This data describes a binding interaction between two proteins.

Sequence of the second protein:
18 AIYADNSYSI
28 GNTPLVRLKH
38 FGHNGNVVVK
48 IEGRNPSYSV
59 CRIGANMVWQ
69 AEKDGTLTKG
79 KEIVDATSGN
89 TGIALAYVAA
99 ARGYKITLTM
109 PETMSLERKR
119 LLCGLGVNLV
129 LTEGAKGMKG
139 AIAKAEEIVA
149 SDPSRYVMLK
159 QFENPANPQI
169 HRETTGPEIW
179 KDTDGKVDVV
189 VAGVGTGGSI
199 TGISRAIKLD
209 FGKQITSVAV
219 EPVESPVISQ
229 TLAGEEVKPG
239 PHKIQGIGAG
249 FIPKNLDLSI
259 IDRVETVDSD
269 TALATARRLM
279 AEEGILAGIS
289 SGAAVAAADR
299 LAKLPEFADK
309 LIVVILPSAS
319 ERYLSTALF

Interface contacts:
Residue T194 in the second protein contacts residue I10 in the first protein (closest heavy-atom distance 3.8 Å).
Residue H240 in the second protein is in contact with residue E5 in the first protein (closest heavy-atom distance 5.0 Å).
Residue Q243 in the second protein contacts residue G9 in the first protein (closest heavy-atom distance 4.0 Å).
Residue M136 in the second protein contacts residue G7 in the first protein (closest heavy-atom distance 3.4 Å).
Residue P237 in the second protein is in contact with residue Y6 in the first protein (closest heavy-atom distance 3.8 Å).
Residue N88 in the second protein is in contact with residue I10 in the first protein (closest heavy-atom distance 3.0 Å).
Residue N88 in the second protein interacts with residue G9 in the first protein (closest heavy-atom distance 4.7 Å).
Residue M112 in the second protein contacts residue G9 in the first protein (closest heavy-atom distance 4.9 Å).
Residue S86 in the second protein interacts with residue I10 in the first protein (closest heavy-atom distance 4.2 Å).
Residue F249 in the second protein interacts with residue G7 in the first protein (closest heavy-atom distance 4.1 Å).
Residue S86 in the second protein interacts with residue D8 in the first protein (closest heavy-atom distance 3.1 Å).
Residue G248 in the second protein contacts residue Y6 in the first protein (closest heavy-atom distance 4.6 Å).
Residue S86 in the second protein is in contact with residue G7 in the first protein (closest heavy-atom distance 4.5 Å).
Residue I245 in the second protein interacts with residue I10 in the first protein (closest heavy-atom distance 4.4 Å).
Residue S113 in the second protein interacts with residue F4 in the first protein (closest heavy-atom distance 4.9 Å).
Residue A247 in the second protein is in contact with residue Y6 in the first protein (closest heavy-atom distance 3.1 Å).
Residue T89 in the second protein interacts with residue I10 in the first protein (closest heavy-atom distance 3.2 Å).
Residue G246 in the second protein contacts residue E5 in the first protein (closest heavy-atom distance 3.4 Å).
Residue I245 in the second protein interacts with residue D8 in the first protein (closest heavy-atom distance 4.9 Å).
Residue M136 in the second protein is in contact with residue D8 in the first protein (closest heavy-atom distance 3.7 Å).
Residue G244 in the second protein is in contact with residue D8 in the first protein (closest heavy-atom distance 4.8 Å).
Residue G193 in the second protein contacts residue I10 in the first protein (closest heavy-atom distance 3.7 Å).
Residue Q243 in the second protein interacts with residue F4 in the first protein (closest heavy-atom distance 3.2 Å).
Residue T85 in the second protein contacts residue G7 in the first protein (closest heavy-atom distance 3.4 Å).
Residue K241 in the second protein is in contact with residue F4 in the first protein (closest heavy-atom distance 4.5 Å).
Residue P239 in the second protein interacts with residue E5 in the first protein (closest heavy-atom distance 3.9 Å).
Residue G238 in the second protein contacts residue E5 in the first protein (closest heavy-atom distance 3.7 Å).
Residue A247 in the second protein interacts with residue E5 in the first protein (closest heavy-atom distance 2.9 Å).
Residue T85 in the second protein interacts with residue D8 in the first protein (closest heavy-atom distance 4.5 Å).
Residue G244 in the second protein contacts residue I10 in the first protein (closest heavy-atom distance 3.2 Å).
Residue A247 in the second protein is in contact with residue G7 in the first protein (closest heavy-atom distance 3.2 Å).
Residue S86 in the second protein is in contact with residue G9 in the first protein (closest heavy-atom distance 3.2 Å).
Residue A247 in the second protein contacts residue I10 in the first protein (closest heavy-atom distance 3.8 Å).
Residue F249 in the second protein contacts residue Y6 in the first protein (closest heavy-atom distance 4.2 Å).
Residue K241 in the second protein interacts with residue T3 in the first protein (closest heavy-atom distance 4.2 Å).
Residue F160 in the second protein contacts residue I10 in the first protein (closest heavy-atom distance 3.7 Å).
Residue I242 in the second protein contacts residue F4 in the first protein (closest heavy-atom distance 4.7 Å).
Residue M136 in the second protein interacts with residue Y6 in the first protein (closest heavy-atom distance 3.1 Å).
Residue P239 in the second protein is in contact with residue T3 in the first protein (closest heavy-atom distance 4.0 Å).
Residue G246 in the second protein interacts with residue F4 in the first protein (closest heavy-atom distance 4.6 Å).
Residue P239 in the second protein interacts with residue F4 in the first protein (closest heavy-atom distance 3.6 Å).
Residue H240 in the second protein is in contact with residue T3 in the first protein (closest heavy-atom distance 3.2 Å).
Residue P237 in the second protein interacts with residue E5 in the first protein (closest heavy-atom distance 4.3 Å).
Residue M112 in the second protein contacts residue T3 in the first protein (closest heavy-atom distance 3.3 Å).
Residue T85 in the second protein interacts with residue G9 in the first protein (closest heavy-atom distance 3.9 Å).
Residue G87 in the second protein interacts with residue G9 in the first protein (closest heavy-atom distance 3.6 Å).
Residue G244 in the second protein interacts with residue G9 in the first protein (closest heavy-atom distance 3.0 Å).
Residue M112 in the second protein interacts with residue F4 in the first protein (closest heavy-atom distance 3.5 Å).
Residue F160 in the second protein interacts with residue G7 in the first protein (closest heavy-atom distance 4.2 Å).
Residue G87 in the second protein interacts with residue I10 in the first protein (closest heavy-atom distance 3.5 Å).
Residue G238 in the second protein is in contact with residue F4 in the first protein (closest heavy-atom distance 3.6 Å).
Residue M108 in the second protein is in contact with residue D8 in the first protein (closest heavy-atom distance 3.3 Å).
Residue M112 in the second protein is in contact with residue D8 in the first protein (closest heavy-atom distance 3.3 Å).
Residue R116 in the second protein contacts residue G9 in the first protein (closest heavy-atom distance 4.2 Å).
Residue T85 in the second protein contacts residue I10 in the first protein (closest heavy-atom distance 2.8 Å).
Residue H240 in the second protein contacts residue F4 in the first protein (closest heavy-atom distance 3.0 Å).
Residue G248 in the second protein is in contact with residue E5 in the first protein (closest heavy-atom distance 4.1 Å).
Residue Q159 in the second protein interacts with residue I10 in the first protein (closest heavy-atom distance 2.9 Å).

Sequence of the first protein:
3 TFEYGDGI